Interface contacts:
Residue S82 in the first protein is in contact with residue E240 in the second protein (closest heavy-atom distance 4.1 Å).
Residue C201 in the first protein interacts with residue G200 in the second protein (closest heavy-atom distance 3.7 Å).
Residue P17 in the first protein contacts residue V133 in the second protein (closest heavy-atom distance 4.1 Å).
Residue C201 in the first protein interacts with residue C201 in the second protein (closest heavy-atom distance 4.6 Å).
Residue S82 in the first protein is in contact with residue C241 in the second protein (closest heavy-atom distance 2.6 Å).
Residue R20 in the first protein contacts residue D126 in the second protein (closest heavy-atom distance 3.0 Å).
Residue V133 in the first protein interacts with residue P17 in the second protein (closest heavy-atom distance 4.1 Å).
Residue P17 in the first protein is in contact with residue L130 in the second protein (closest heavy-atom distance 3.7 Å).
Residue A243 in the first protein interacts with residue P80 in the second protein (closest heavy-atom distance 3.4 Å).
Residue P199 in the first protein contacts residue P199 in the second protein (closest heavy-atom distance 3.7 Å).
Residue P17 in the first protein interacts with residue V244 in the second protein (closest heavy-atom distance 3.7 Å).
Residue P199 in the first protein interacts with residue G200 in the second protein (closest heavy-atom distance 4.6 Å).
Residue L130 in the first protein interacts with residue P17 in the second protein (closest heavy-atom distance 3.7 Å).
Residue T81 in the first protein is in contact with residue A243 in the second protein (closest heavy-atom distance 3.7 Å).
Residue S242 in the first protein contacts residue S82 in the second protein (closest heavy-atom distance 3.8 Å).
Residue S82 in the first protein is in contact with residue A243 in the second protein (closest heavy-atom distance 3.3 Å).
Residue V244 in the first protein is in contact with residue P17 in the second protein (closest heavy-atom distance 3.7 Å).
Residue Q175 in the first protein interacts with residue E173 in the second protein (closest heavy-atom distance 4.5 Å).
Residue E240 in the first protein is in contact with residue S82 in the second protein (closest heavy-atom distance 4.1 Å).
Residue V244 in the first protein is in contact with residue P80 in the second protein (closest heavy-atom distance 4.3 Å).
Residue A243 in the first protein interacts with residue T81 in the second protein (closest heavy-atom distance 3.7 Å).
Residue H129 in the first protein contacts residue R20 in the second protein (closest heavy-atom distance 3.7 Å).
Residue G200 in the first protein is in contact with residue C201 in the second protein (closest heavy-atom distance 3.7 Å).
Residue H129 in the first protein interacts with residue P17 in the second protein (closest heavy-atom distance 3.0 Å).
Residue P17 in the first protein is in contact with residue H129 in the second protein (closest heavy-atom distance 3.0 Å).
Residue C241 in the first protein interacts with residue S82 in the second protein (closest heavy-atom distance 2.6 Å).
Residue D126 in the first protein is in contact with residue R20 in the second protein (closest heavy-atom distance 3.0 Å).
Residue S242 in the first protein interacts with residue P17 in the second protein (closest heavy-atom distance 4.3 Å).
Residue S82 in the first protein is in contact with residue S242 in the second protein (closest heavy-atom distance 3.8 Å).
Residue H129 in the first protein is in contact with residue C18 in the second protein (closest heavy-atom distance 3.8 Å).
Residue E173 in the first protein interacts with residue Q175 in the second protein (closest heavy-atom distance 4.5 Å).
Residue L130 in the first protein contacts residue H79 in the second protein (closest heavy-atom distance 4.8 Å).
Residue P80 in the first protein is in contact with residue A243 in the second protein (closest heavy-atom distance 3.4 Å).
Residue G200 in the first protein is in contact with residue R198 in the second protein (closest heavy-atom distance 4.5 Å).
Residue E173 in the first protein interacts with residue G172 in the second protein (closest heavy-atom distance 4.5 Å).
Residue F245 in the first protein interacts with residue P17 in the second protein (closest heavy-atom distance 4.6 Å).
Residue H79 in the first protein interacts with residue L130 in the second protein (closest heavy-atom distance 4.8 Å).
Residue E85 in the first protein is in contact with residue A243 in the second protein (closest heavy-atom distance 2.8 Å).
Residue P17 in the first protein interacts with residue S242 in the second protein (closest heavy-atom distance 4.3 Å).
Residue C18 in the first protein is in contact with residue H129 in the second protein (closest heavy-atom distance 3.8 Å).
Residue E173 in the first protein contacts residue E174 in the second protein (closest heavy-atom distance 3.5 Å).
Residue E85 in the first protein contacts residue C241 in the second protein (closest heavy-atom distance 4.4 Å).
Residue P80 in the first protein is in contact with residue V244 in the second protein (closest heavy-atom distance 4.3 Å).
Residue A243 in the first protein contacts residue S82 in the second protein (closest heavy-atom distance 3.3 Å).
Residue G200 in the first protein is in contact with residue G200 in the second protein (closest heavy-atom distance 3.5 Å).
Residue C241 in the first protein interacts with residue E85 in the second protein (closest heavy-atom distance 4.4 Å).
Residue E174 in the first protein is in contact with residue E173 in the second protein (closest heavy-atom distance 3.5 Å).
Residue G16 in the first protein is in contact with residue S242 in the second protein (closest heavy-atom distance 3.9 Å).
Residue V244 in the first protein contacts residue H79 in the second protein (closest heavy-atom distance 4.0 Å).
Residue E173 in the first protein contacts residue E173 in the second protein (closest heavy-atom distance 3.7 Å).
Residue A243 in the first protein contacts residue E85 in the second protein (closest heavy-atom distance 2.8 Å).
Residue R198 in the first protein is in contact with residue G200 in the second protein (closest heavy-atom distance 4.5 Å).
Residue S242 in the first protein interacts with residue E85 in the second protein (closest heavy-atom distance 2.8 Å).
Residue P17 in the first protein is in contact with residue F245 in the second protein (closest heavy-atom distance 4.6 Å).
Residue G172 in the first protein contacts residue E173 in the second protein (closest heavy-atom distance 4.5 Å).
Residue G200 in the first protein is in contact with residue P199 in the second protein (closest heavy-atom distance 4.6 Å).
Residue S242 in the first protein is in contact with residue G16 in the second protein (closest heavy-atom distance 3.9 Å).
Residue H79 in the first protein interacts with residue V244 in the second protein (closest heavy-atom distance 4.0 Å).
Residue R20 in the first protein interacts with residue H129 in the second protein (closest heavy-atom distance 3.7 Å).
Residue E85 in the first protein interacts with residue S242 in the second protein (closest heavy-atom distance 2.8 Å).

Sequence of the second protein:
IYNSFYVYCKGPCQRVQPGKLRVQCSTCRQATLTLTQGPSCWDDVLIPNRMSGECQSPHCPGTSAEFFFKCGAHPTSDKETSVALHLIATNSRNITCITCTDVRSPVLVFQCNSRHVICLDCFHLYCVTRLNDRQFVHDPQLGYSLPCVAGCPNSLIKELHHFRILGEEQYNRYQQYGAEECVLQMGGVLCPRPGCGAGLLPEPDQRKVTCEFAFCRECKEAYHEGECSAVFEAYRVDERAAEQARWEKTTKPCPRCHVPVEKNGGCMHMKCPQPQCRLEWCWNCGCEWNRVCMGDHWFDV

These two protein chains interact to form a complex.

Sequence of the first protein:
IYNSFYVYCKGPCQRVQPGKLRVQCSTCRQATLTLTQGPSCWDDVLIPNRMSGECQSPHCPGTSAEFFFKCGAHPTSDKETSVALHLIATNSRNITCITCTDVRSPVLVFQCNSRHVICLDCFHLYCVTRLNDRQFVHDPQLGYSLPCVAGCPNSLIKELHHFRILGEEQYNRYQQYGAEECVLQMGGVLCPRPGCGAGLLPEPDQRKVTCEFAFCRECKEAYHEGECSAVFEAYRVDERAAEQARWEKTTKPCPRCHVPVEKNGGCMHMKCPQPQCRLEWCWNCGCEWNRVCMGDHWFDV